Sequence of chain B:
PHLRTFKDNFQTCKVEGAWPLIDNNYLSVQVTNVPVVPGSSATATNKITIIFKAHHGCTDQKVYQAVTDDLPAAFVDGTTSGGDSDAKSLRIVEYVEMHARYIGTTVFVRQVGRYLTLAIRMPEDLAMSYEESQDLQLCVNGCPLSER

This data describes a binding interaction between two proteins.

Interface contacts:
Residue I108 in chain B contacts residue Y95 in chain A (closest heavy-atom distance 3.9 Å).
Residue A42 in chain B interacts with residue D122 in chain A (closest heavy-atom distance 3.6 Å).
Residue P128 in chain B is in contact with residue Y114 in chain A (closest heavy-atom distance 3.9 Å).
Residue R126 in chain B interacts with residue L115 in chain A (closest heavy-atom distance 3.5 Å).
Residue T122 in chain B interacts with residue F120 in chain A (closest heavy-atom distance 3.7 Å).
Residue Y107 in chain B is in contact with residue C93 in chain A (closest heavy-atom distance 3.1 Å).
Residue S89 in chain B is in contact with residue C93 in chain A (closest heavy-atom distance 3.7 Å).
Residue P1 in chain B contacts residue L119 in chain A (closest heavy-atom distance 4.2 Å).
Residue T122 in chain B is in contact with residue L119 in chain A (closest heavy-atom distance 3.4 Å).
Residue I125 in chain B is in contact with residue C117 in chain A (closest heavy-atom distance 2.8 Å).
Residue E129 in chain B is in contact with residue L115 in chain A (closest heavy-atom distance 3.7 Å).
Residue L21 in chain B interacts with residue L119 in chain A (closest heavy-atom distance 3.9 Å).
Residue L3 in chain B is in contact with residue L119 in chain A (closest heavy-atom distance 4.0 Å).
Residue R126 in chain B interacts with residue Y114 in chain A (closest heavy-atom distance 3.5 Å).
Residue R4 in chain B contacts residue C117 in chain A (closest heavy-atom distance 3.4 Å).
Residue E129 in chain B interacts with residue S113 in chain A (closest heavy-atom distance 3.1 Å).
Residue H2 in chain B is in contact with residue G121 in chain A (closest heavy-atom distance 3.6 Å).
Residue R106 in chain B interacts with residue N94 in chain A (closest heavy-atom distance 3.5 Å).
Residue L123 in chain B is in contact with residue L119 in chain A (closest heavy-atom distance 3.0 Å).
Residue A44 in chain B contacts residue D122 in chain A (closest heavy-atom distance 4.0 Å).
Residue T45 in chain B is in contact with residue L119 in chain A (closest heavy-atom distance 3.4 Å).
Residue M127 in chain B is in contact with residue L115 in chain A (closest heavy-atom distance 2.8 Å).
Residue C144 in chain B interacts with residue C117 in chain A (closest heavy-atom distance 2.0 Å).
Residue N33 in chain B contacts residue L119 in chain A (closest heavy-atom distance 4.2 Å).
Residue H2 in chain B interacts with residue G118 in chain A (closest heavy-atom distance 3.9 Å).
Residue C58 in chain B contacts residue C93 in chain A (closest heavy-atom distance 2.0 Å).
Residue R126 in chain B contacts residue F116 in chain A (closest heavy-atom distance 3.6 Å).
Residue I125 in chain B contacts residue F116 in chain A (closest heavy-atom distance 3.1 Å).
Residue L3 in chain B is in contact with residue C117 in chain A (closest heavy-atom distance 4.0 Å).
Residue F6 in chain B contacts residue F116 in chain A (closest heavy-atom distance 3.5 Å).
Residue L123 in chain B contacts residue C117 in chain A (closest heavy-atom distance 4.0 Å).
Residue D130 in chain B interacts with residue Y95 in chain A (closest heavy-atom distance 2.5 Å).
Residue T43 in chain B interacts with residue D122 in chain A (closest heavy-atom distance 3.1 Å).
Residue F6 in chain B is in contact with residue L115 in chain A (closest heavy-atom distance 3.4 Å).
Residue P128 in chain B contacts residue Y95 in chain A (closest heavy-atom distance 3.4 Å).
Residue L3 in chain B is in contact with residue G118 in chain A (closest heavy-atom distance 3.4 Å).
Residue H2 in chain B is in contact with residue D122 in chain A (closest heavy-atom distance 3.1 Å).
Residue H2 in chain B is in contact with residue L119 in chain A (closest heavy-atom distance 3.3 Å).
Residue M127 in chain B is in contact with residue Y114 in chain A (closest heavy-atom distance 3.6 Å).
Residue I125 in chain B interacts with residue L115 in chain A (closest heavy-atom distance 3.6 Å).
Residue P128 in chain B contacts residue S113 in chain A (closest heavy-atom distance 3.5 Å).
Residue F6 in chain B interacts with residue C117 in chain A (closest heavy-atom distance 3.6 Å).
Residue R4 in chain B contacts residue F116 in chain A (closest heavy-atom distance 3.5 Å).
Residue P1 in chain B is in contact with residue F120 in chain A (closest heavy-atom distance 3.4 Å).
Residue G109 in chain B interacts with residue Y95 in chain A (closest heavy-atom distance 3.4 Å).
Residue P1 in chain B contacts residue D122 in chain A (closest heavy-atom distance 4.3 Å).
Residue M133 in chain B contacts residue L115 in chain A (closest heavy-atom distance 3.8 Å).
Residue R106 in chain B interacts with residue Y95 in chain A (closest heavy-atom distance 3.1 Å).
Residue G109 in chain B contacts residue Y114 in chain A (closest heavy-atom distance 3.3 Å).
Residue L123 in chain B contacts residue G118 in chain A (closest heavy-atom distance 3.2 Å).
Residue T5 in chain B contacts residue F116 in chain A (closest heavy-atom distance 3.3 Å).
Residue Y107 in chain B interacts with residue N94 in chain A (closest heavy-atom distance 4.2 Å).
Residue L131 in chain B interacts with residue Y95 in chain A (closest heavy-atom distance 3.6 Å).
Residue G57 in chain B is in contact with residue C93 in chain A (closest heavy-atom distance 3.4 Å).
Residue A124 in chain B interacts with residue C117 in chain A (closest heavy-atom distance 3.4 Å).
Residue Y107 in chain B interacts with residue Y95 in chain A (closest heavy-atom distance 3.8 Å).
Residue R4 in chain B contacts residue G118 in chain A (closest heavy-atom distance 2.9 Å).
Residue A132 in chain B interacts with residue L115 in chain A (closest heavy-atom distance 3.9 Å).
Residue H2 in chain B interacts with residue F120 in chain A (closest heavy-atom distance 2.8 Å).
Residue V31 in chain B interacts with residue L119 in chain A (closest heavy-atom distance 3.7 Å).

Sequence of chain A:
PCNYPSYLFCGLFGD